Interface contacts:
Residue I10 in protein 1 interacts with residue S28 in protein 2 (closest heavy-atom distance 3.8 Å).
Residue Y13 in protein 1 interacts with residue P22 in protein 2 (closest heavy-atom distance 3.3 Å).
Residue R60 in protein 1 interacts with residue D13 in protein 2 (closest heavy-atom distance 2.6 Å).
Residue K15 in protein 1 interacts with residue M20 in protein 2 (closest heavy-atom distance 3.0 Å).
Residue K15 in protein 1 contacts residue A23 in protein 2 (closest heavy-atom distance 3.1 Å).
Residue K15 in protein 1 interacts with residue P22 in protein 2 (closest heavy-atom distance 2.6 Å).
Residue R60 in protein 1 interacts with residue D14 in protein 2 (closest heavy-atom distance 3.1 Å).
Residue Q8 in protein 1 is in contact with residue S28 in protein 2 (closest heavy-atom distance 3.2 Å).
Residue P19 in protein 1 contacts residue D14 in protein 2 (closest heavy-atom distance 3.4 Å).
Residue E48 in protein 1 contacts residue D26 in protein 2 (closest heavy-atom distance 3.5 Å).
Residue P16 in protein 1 interacts with residue P21 in protein 2 (closest heavy-atom distance 3.5 Å).
Residue R47 in protein 1 contacts residue A23 in protein 2 (closest heavy-atom distance 3.1 Å).
Residue V61 in protein 1 is in contact with residue N16 in protein 2 (closest heavy-atom distance 4.6 Å).
Residue C50 in protein 1 interacts with residue D26 in protein 2 (closest heavy-atom distance 3.7 Å).
Residue F17 in protein 1 is in contact with residue P21 in protein 2 (closest heavy-atom distance 3.7 Å).
Residue R47 in protein 1 contacts residue D24 in protein 2 (closest heavy-atom distance 2.6 Å).
Residue R47 in protein 1 interacts with residue D26 in protein 2 (closest heavy-atom distance 2.9 Å).
Residue R60 in protein 1 is in contact with residue L15 in protein 2 (closest heavy-atom distance 2.9 Å).
Residue R60 in protein 1 is in contact with residue N16 in protein 2 (closest heavy-atom distance 3.5 Å).
Residue P16 in protein 1 is in contact with residue M20 in protein 2 (closest heavy-atom distance 2.9 Å).
Residue P16 in protein 1 is in contact with residue T18 in protein 2 (closest heavy-atom distance 3.8 Å).
Residue W57 in protein 1 interacts with residue L15 in protein 2 (closest heavy-atom distance 4.3 Å).
Residue F21 in protein 1 is in contact with residue P21 in protein 2 (closest heavy-atom distance 3.5 Å).
Residue S14 in protein 1 is in contact with residue E25 in protein 2 (closest heavy-atom distance 3.0 Å).
Residue K11 in protein 1 contacts residue E25 in protein 2 (closest heavy-atom distance 2.8 Å).
Residue K64 in protein 1 interacts with residue F12 in protein 2 (closest heavy-atom distance 3.7 Å).
Residue H18 in protein 1 contacts residue L15 in protein 2 (closest heavy-atom distance 3.1 Å).
Residue T12 in protein 1 interacts with residue E25 in protein 2 (closest heavy-atom distance 3.6 Å).
Residue C50 in protein 1 interacts with residue Y27 in protein 2 (closest heavy-atom distance 3.5 Å).
Residue Y13 in protein 1 is in contact with residue E25 in protein 2 (closest heavy-atom distance 3.1 Å).
Residue K64 in protein 1 contacts residue D11 in protein 2 (closest heavy-atom distance 2.7 Å).
Residue V61 in protein 1 is in contact with residue L15 in protein 2 (closest heavy-atom distance 4.6 Å).
Residue K11 in protein 1 contacts residue Y27 in protein 2 (closest heavy-atom distance 3.2 Å).
Residue K64 in protein 1 is in contact with residue D14 in protein 2 (closest heavy-atom distance 4.0 Å).
Residue L43 in protein 1 is in contact with residue P22 in protein 2 (closest heavy-atom distance 3.2 Å).
Residue W57 in protein 1 interacts with residue N16 in protein 2 (closest heavy-atom distance 3.2 Å).
Residue L43 in protein 1 contacts residue P21 in protein 2 (closest heavy-atom distance 4.3 Å).
Residue R47 in protein 1 interacts with residue E25 in protein 2 (closest heavy-atom distance 3.4 Å).
Residue C9 in protein 1 is in contact with residue Y27 in protein 2 (closest heavy-atom distance 4.5 Å).
Residue K15 in protein 1 contacts residue P21 in protein 2 (closest heavy-atom distance 3.3 Å).
Residue C9 in protein 1 interacts with residue S28 in protein 2 (closest heavy-atom distance 3.7 Å).
Residue C50 in protein 1 contacts residue S28 in protein 2 (closest heavy-atom distance 3.6 Å).
Residue P16 in protein 1 contacts residue G19 in protein 2 (closest heavy-atom distance 4.0 Å).
Residue C7 in protein 1 is in contact with residue S28 in protein 2 (closest heavy-atom distance 4.6 Å).
Residue C7 in protein 1 contacts residue P29 in protein 2 (closest heavy-atom distance 4.2 Å).
Residue K64 in protein 1 is in contact with residue D13 in protein 2 (closest heavy-atom distance 2.8 Å).
Residue F17 in protein 1 contacts residue N16 in protein 2 (closest heavy-atom distance 2.9 Å).
Residue E63 in protein 1 contacts residue D11 in protein 2 (closest heavy-atom distance 3.3 Å).
Residue D45 in protein 1 interacts with residue P22 in protein 2 (closest heavy-atom distance 4.7 Å).
Residue Y13 in protein 1 interacts with residue D26 in protein 2 (closest heavy-atom distance 3.2 Å).
Residue K11 in protein 1 is in contact with residue D26 in protein 2 (closest heavy-atom distance 3.8 Å).
Residue L66 in protein 1 contacts residue M1 in protein 2 (closest heavy-atom distance 4.5 Å).
Residue L49 in protein 1 contacts residue D26 in protein 2 (closest heavy-atom distance 3.2 Å).
Residue G46 in protein 1 interacts with residue P22 in protein 2 (closest heavy-atom distance 3.6 Å).
Residue K15 in protein 1 contacts residue E25 in protein 2 (closest heavy-atom distance 4.5 Å).
Residue Y13 in protein 1 is in contact with residue P21 in protein 2 (closest heavy-atom distance 4.1 Å).
Residue P19 in protein 1 interacts with residue L15 in protein 2 (closest heavy-atom distance 3.6 Å).
Residue I10 in protein 1 interacts with residue Y27 in protein 2 (closest heavy-atom distance 3.5 Å).
Residue H18 in protein 1 contacts residue D14 in protein 2 (closest heavy-atom distance 2.7 Å).
Residue P16 in protein 1 is in contact with residue N16 in protein 2 (closest heavy-atom distance 3.5 Å).

Sequence of protein 2:
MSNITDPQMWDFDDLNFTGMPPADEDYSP

This data describes a binding interaction between two proteins.

Sequence of protein 1:
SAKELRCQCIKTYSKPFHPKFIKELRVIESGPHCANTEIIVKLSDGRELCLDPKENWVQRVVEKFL